Residue-level contacts at the interface:
Residue V243 in protein 1 is in contact with residue Y297 in protein 2 (closest heavy-atom distance 4.0 Å).
Residue D303 in protein 1 interacts with residue G300 in protein 2 (closest heavy-atom distance 4.3 Å).
Residue Y297 in protein 1 contacts residue A242 in protein 2 (closest heavy-atom distance 4.3 Å).
Residue E457 in protein 1 contacts residue A246 in protein 2 (closest heavy-atom distance 4.8 Å).
Residue L299 in protein 1 interacts with residue A242 in protein 2 (closest heavy-atom distance 3.6 Å).
Residue A242 in protein 1 interacts with residue L299 in protein 2 (closest heavy-atom distance 3.8 Å).
Residue N465 in protein 1 interacts with residue F245 in protein 2 (closest heavy-atom distance 3.8 Å).
Residue G300 in protein 1 is in contact with residue S301 in protein 2 (closest heavy-atom distance 2.7 Å).
Residue F245 in protein 1 is in contact with residue L462 in protein 2 (closest heavy-atom distance 3.2 Å).
Residue K240 in protein 1 contacts residue R302 in protein 2 (closest heavy-atom distance 4.0 Å).
Residue E461 in protein 1 interacts with residue A246 in protein 2 (closest heavy-atom distance 4.8 Å).
Residue H298 in protein 1 contacts residue L299 in protein 2 (closest heavy-atom distance 4.3 Å).
Residue E339 in protein 1 is in contact with residue G238 in protein 2 (closest heavy-atom distance 4.3 Å).
Residue G300 in protein 1 interacts with residue A242 in protein 2 (closest heavy-atom distance 3.4 Å).
Residue G300 in protein 1 is in contact with residue D303 in protein 2 (closest heavy-atom distance 3.6 Å).
Residue F245 in protein 1 interacts with residue F294 in protein 2 (closest heavy-atom distance 3.5 Å).
Residue Q458 in protein 1 interacts with residue F245 in protein 2 (closest heavy-atom distance 3.2 Å).
Residue D340 in protein 1 contacts residue G238 in protein 2 (closest heavy-atom distance 3.5 Å).
Residue S301 in protein 1 is in contact with residue S301 in protein 2 (closest heavy-atom distance 4.0 Å).
Residue A242 in protein 1 interacts with residue G300 in protein 2 (closest heavy-atom distance 4.1 Å).
Residue H298 in protein 1 is in contact with residue A242 in protein 2 (closest heavy-atom distance 3.2 Å).
Residue E457 in protein 1 contacts residue R452 in protein 2 (closest heavy-atom distance 3.8 Å).
Residue P244 in protein 1 interacts with residue H298 in protein 2 (closest heavy-atom distance 3.7 Å).
Residue V243 in protein 1 is in contact with residue H298 in protein 2 (closest heavy-atom distance 2.5 Å).
Residue H298 in protein 1 interacts with residue P244 in protein 2 (closest heavy-atom distance 3.5 Å).
Residue L299 in protein 1 is in contact with residue L299 in protein 2 (closest heavy-atom distance 3.6 Å).
Residue A246 in protein 1 is in contact with residue E461 in protein 2 (closest heavy-atom distance 4.9 Å).
Residue Q458 in protein 1 is in contact with residue A246 in protein 2 (closest heavy-atom distance 3.8 Å).
Residue S296 in protein 1 interacts with residue K240 in protein 2 (closest heavy-atom distance 3.6 Å).
Residue F245 in protein 1 contacts residue H298 in protein 2 (closest heavy-atom distance 4.1 Å).
Residue A246 in protein 1 contacts residue Q458 in protein 2 (closest heavy-atom distance 3.1 Å).
Residue K240 in protein 1 contacts residue S301 in protein 2 (closest heavy-atom distance 3.8 Å).
Residue S301 in protein 1 interacts with residue L299 in protein 2 (closest heavy-atom distance 4.4 Å).
Residue K240 in protein 1 is in contact with residue G300 in protein 2 (closest heavy-atom distance 3.7 Å).
Residue R302 in protein 1 is in contact with residue G238 in protein 2 (closest heavy-atom distance 3.0 Å).
Residue F245 in protein 1 contacts residue N465 in protein 2 (closest heavy-atom distance 3.9 Å).
Residue K240 in protein 1 interacts with residue S296 in protein 2 (closest heavy-atom distance 3.6 Å).
Residue S301 in protein 1 interacts with residue K240 in protein 2 (closest heavy-atom distance 3.7 Å).
Residue L299 in protein 1 contacts residue V243 in protein 2 (closest heavy-atom distance 4.8 Å).
Residue L299 in protein 1 contacts residue H298 in protein 2 (closest heavy-atom distance 4.4 Å).
Residue R302 in protein 1 interacts with residue K240 in protein 2 (closest heavy-atom distance 3.5 Å).
Residue L454 in protein 1 is in contact with residue F245 in protein 2 (closest heavy-atom distance 4.2 Å).
Residue A242 in protein 1 interacts with residue Y297 in protein 2 (closest heavy-atom distance 4.4 Å).
Residue P247 in protein 1 is in contact with residue Q458 in protein 2 (closest heavy-atom distance 4.2 Å).
Residue L462 in protein 1 contacts residue F245 in protein 2 (closest heavy-atom distance 3.4 Å).
Residue F245 in protein 1 is in contact with residue Q458 in protein 2 (closest heavy-atom distance 3.5 Å).
Residue E461 in protein 1 contacts residue F245 in protein 2 (closest heavy-atom distance 4.0 Å).
Residue Y297 in protein 1 is in contact with residue K240 in protein 2 (closest heavy-atom distance 4.6 Å).
Residue H298 in protein 1 is in contact with residue F245 in protein 2 (closest heavy-atom distance 3.5 Å).
Residue F245 in protein 1 interacts with residue E461 in protein 2 (closest heavy-atom distance 3.8 Å).
Residue G300 in protein 1 contacts residue L299 in protein 2 (closest heavy-atom distance 4.3 Å).
Residue H298 in protein 1 contacts residue V243 in protein 2 (closest heavy-atom distance 2.7 Å).
Residue F294 in protein 1 interacts with residue F245 in protein 2 (closest heavy-atom distance 3.5 Å).
Residue S301 in protein 1 is in contact with residue G300 in protein 2 (closest heavy-atom distance 3.2 Å).
Residue F245 in protein 1 interacts with residue A459 in protein 2 (closest heavy-atom distance 4.8 Å).
Residue G300 in protein 1 is in contact with residue K240 in protein 2 (closest heavy-atom distance 3.6 Å).
Residue A242 in protein 1 interacts with residue H298 in protein 2 (closest heavy-atom distance 3.4 Å).
Residue G238 in protein 1 contacts residue R302 in protein 2 (closest heavy-atom distance 3.5 Å).
Residue Y297 in protein 1 contacts residue V243 in protein 2 (closest heavy-atom distance 3.9 Å).
Residue F245 in protein 1 contacts residue L454 in protein 2 (closest heavy-atom distance 4.0 Å).

Sequence of protein 2:
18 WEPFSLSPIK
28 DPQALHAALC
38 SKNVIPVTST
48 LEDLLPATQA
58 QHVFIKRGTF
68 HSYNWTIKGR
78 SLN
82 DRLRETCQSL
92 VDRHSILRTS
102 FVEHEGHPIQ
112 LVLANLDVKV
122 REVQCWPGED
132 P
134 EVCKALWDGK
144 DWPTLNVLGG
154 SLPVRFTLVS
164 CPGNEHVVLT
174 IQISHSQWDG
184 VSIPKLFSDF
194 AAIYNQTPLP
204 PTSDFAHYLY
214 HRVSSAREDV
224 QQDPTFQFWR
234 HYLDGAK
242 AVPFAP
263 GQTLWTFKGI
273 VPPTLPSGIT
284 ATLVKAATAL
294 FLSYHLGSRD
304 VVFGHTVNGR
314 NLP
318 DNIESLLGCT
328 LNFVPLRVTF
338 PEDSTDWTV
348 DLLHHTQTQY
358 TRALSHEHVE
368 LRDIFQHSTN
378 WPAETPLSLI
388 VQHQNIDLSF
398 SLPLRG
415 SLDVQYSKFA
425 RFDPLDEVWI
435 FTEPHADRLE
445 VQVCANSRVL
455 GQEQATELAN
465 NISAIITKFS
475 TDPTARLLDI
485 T

The following describes two proteins that form a bound complex.

Sequence of protein 1:
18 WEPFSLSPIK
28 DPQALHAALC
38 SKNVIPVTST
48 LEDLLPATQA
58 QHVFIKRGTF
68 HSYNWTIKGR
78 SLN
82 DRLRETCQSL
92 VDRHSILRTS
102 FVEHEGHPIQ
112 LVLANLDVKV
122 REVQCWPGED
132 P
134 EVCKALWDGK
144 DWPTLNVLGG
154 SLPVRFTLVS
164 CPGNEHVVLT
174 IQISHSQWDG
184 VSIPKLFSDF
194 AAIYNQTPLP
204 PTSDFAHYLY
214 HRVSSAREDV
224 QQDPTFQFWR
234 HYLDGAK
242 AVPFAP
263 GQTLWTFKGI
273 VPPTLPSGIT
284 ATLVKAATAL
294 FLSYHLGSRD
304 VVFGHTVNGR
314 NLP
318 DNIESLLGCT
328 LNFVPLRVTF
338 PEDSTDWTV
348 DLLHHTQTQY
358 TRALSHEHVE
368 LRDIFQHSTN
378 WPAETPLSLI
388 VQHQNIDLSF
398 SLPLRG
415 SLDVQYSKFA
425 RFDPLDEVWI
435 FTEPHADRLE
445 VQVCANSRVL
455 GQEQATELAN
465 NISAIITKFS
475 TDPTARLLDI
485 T